Residue-level contacts at the interface:
Residue H202 in protein 2 contacts residue V217 in protein 1 (closest heavy-atom distance 4.7 Å).
Residue Y228 in protein 2 is in contact with residue P220 in protein 1 (closest heavy-atom distance 4.0 Å).
Residue W230 in protein 2 is in contact with residue P220 in protein 1 (closest heavy-atom distance 4.0 Å).
Residue D198 in protein 2 contacts residue K223 in protein 1 (closest heavy-atom distance 3.1 Å).
Residue K235 in protein 2 contacts residue V222 in protein 1 (closest heavy-atom distance 3.6 Å).
Residue D180 in protein 2 interacts with residue E214 in protein 1 (closest heavy-atom distance 3.0 Å).
Residue K181 in protein 2 interacts with residue P216 in protein 1 (closest heavy-atom distance 3.7 Å).
Residue H202 in protein 2 contacts residue P216 in protein 1 (closest heavy-atom distance 4.8 Å).
Residue K235 in protein 2 is in contact with residue Y225 in protein 1 (closest heavy-atom distance 3.5 Å).
Residue E196 in protein 2 contacts residue Y225 in protein 1 (closest heavy-atom distance 3.3 Å).
Residue G201 in protein 2 is in contact with residue P220 in protein 1 (closest heavy-atom distance 3.8 Å).
Residue W230 in protein 2 contacts residue S221 in protein 1 (closest heavy-atom distance 4.9 Å).
Residue A237 in protein 2 contacts residue S221 in protein 1 (closest heavy-atom distance 4.3 Å).
Residue D198 in protein 2 interacts with residue V222 in protein 1 (closest heavy-atom distance 4.5 Å).
Residue A237 in protein 2 is in contact with residue V222 in protein 1 (closest heavy-atom distance 3.4 Å).
Residue Y205 in protein 2 contacts residue E214 in protein 1 (closest heavy-atom distance 4.5 Å).
Residue E196 in protein 2 is in contact with residue D224 in protein 1 (closest heavy-atom distance 4.8 Å).
Residue F199 in protein 2 is in contact with residue V222 in protein 1 (closest heavy-atom distance 3.8 Å).
Residue D198 in protein 2 is in contact with residue Y225 in protein 1 (closest heavy-atom distance 2.9 Å).
Residue A197 in protein 2 is in contact with residue Y225 in protein 1 (closest heavy-atom distance 3.8 Å).
Residue A237 in protein 2 is in contact with residue P220 in protein 1 (closest heavy-atom distance 4.7 Å).
Residue K181 in protein 2 is in contact with residue E215 in protein 1 (closest heavy-atom distance 4.7 Å).
Residue I195 in protein 2 contacts residue Y225 in protein 1 (closest heavy-atom distance 3.7 Å).
Residue G201 in protein 2 interacts with residue V217 in protein 1 (closest heavy-atom distance 4.9 Å).
Residue A197 in protein 2 is in contact with residue K223 in protein 1 (closest heavy-atom distance 3.9 Å).
Residue I200 in protein 2 contacts residue K223 in protein 1 (closest heavy-atom distance 4.0 Å).
Residue I200 in protein 2 is in contact with residue P220 in protein 1 (closest heavy-atom distance 2.8 Å).
Residue K235 in protein 2 interacts with residue D224 in protein 1 (closest heavy-atom distance 3.4 Å).
Residue N203 in protein 2 is in contact with residue P216 in protein 1 (closest heavy-atom distance 3.5 Å).
Residue I200 in protein 2 contacts residue S221 in protein 1 (closest heavy-atom distance 3.5 Å).
Residue F199 in protein 2 contacts residue S221 in protein 1 (closest heavy-atom distance 4.9 Å).
Residue N203 in protein 2 is in contact with residue V217 in protein 1 (closest heavy-atom distance 3.9 Å).
Residue K181 in protein 2 interacts with residue E214 in protein 1 (closest heavy-atom distance 3.9 Å).
Residue A197 in protein 2 is in contact with residue D224 in protein 1 (closest heavy-atom distance 3.4 Å).
Residue S236 in protein 2 contacts residue V222 in protein 1 (closest heavy-atom distance 3.8 Å).

Sequence of protein 1:
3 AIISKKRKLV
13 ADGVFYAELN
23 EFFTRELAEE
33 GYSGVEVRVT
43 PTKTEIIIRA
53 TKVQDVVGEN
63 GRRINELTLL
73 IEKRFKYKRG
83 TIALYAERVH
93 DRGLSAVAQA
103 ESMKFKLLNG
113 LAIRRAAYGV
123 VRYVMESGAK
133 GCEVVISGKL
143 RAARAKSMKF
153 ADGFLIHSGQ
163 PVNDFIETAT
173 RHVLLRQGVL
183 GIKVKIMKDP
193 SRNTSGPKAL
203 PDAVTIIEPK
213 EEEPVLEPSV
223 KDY

These two protein chains interact to form a complex.

Sequence of protein 2:
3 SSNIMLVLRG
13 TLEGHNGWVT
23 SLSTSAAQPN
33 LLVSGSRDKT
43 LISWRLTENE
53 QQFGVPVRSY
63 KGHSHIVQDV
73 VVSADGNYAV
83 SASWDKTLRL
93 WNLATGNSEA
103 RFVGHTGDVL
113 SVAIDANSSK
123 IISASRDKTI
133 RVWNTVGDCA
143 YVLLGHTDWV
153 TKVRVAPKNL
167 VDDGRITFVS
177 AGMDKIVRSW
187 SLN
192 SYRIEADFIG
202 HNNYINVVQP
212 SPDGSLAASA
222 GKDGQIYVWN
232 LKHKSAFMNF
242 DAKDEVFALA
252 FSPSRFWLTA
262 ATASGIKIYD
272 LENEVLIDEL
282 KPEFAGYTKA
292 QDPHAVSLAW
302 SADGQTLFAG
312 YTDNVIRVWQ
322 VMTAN